Sequence of the first protein:
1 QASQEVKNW

Residue-level contacts at the interface:
Residue V51 in the second protein interacts with residue N8 in the first protein (closest heavy-atom distance 3.0 Å).
Residue I55 in the second protein interacts with residue N8 in the first protein (closest heavy-atom distance 3.4 Å).
Residue E31 in the second protein is in contact with residue N8 in the first protein (closest heavy-atom distance 3.4 Å).
Residue G99 in the second protein interacts with residue Q4 in the first protein (closest heavy-atom distance 3.9 Å).
Residue G99 in the second protein interacts with residue E5 in the first protein (closest heavy-atom distance 4.8 Å).
Residue V51 in the second protein is in contact with residue V6 in the first protein (closest heavy-atom distance 3.8 Å).
Residue G52 in the second protein contacts residue N8 in the first protein (closest heavy-atom distance 3.4 Å).
Residue T98 in the second protein is in contact with residue V6 in the first protein (closest heavy-atom distance 3.0 Å).
Residue T98 in the second protein is in contact with residue E5 in the first protein (closest heavy-atom distance 3.6 Å).
Residue A53 in the second protein contacts residue N8 in the first protein (closest heavy-atom distance 4.8 Å).
Residue I100 in the second protein contacts residue Q4 in the first protein (closest heavy-atom distance 3.6 Å).
Residue T98 in the second protein contacts residue Q4 in the first protein (closest heavy-atom distance 2.4 Å).

This data describes a binding interaction between two proteins.

Sequence of the second protein:
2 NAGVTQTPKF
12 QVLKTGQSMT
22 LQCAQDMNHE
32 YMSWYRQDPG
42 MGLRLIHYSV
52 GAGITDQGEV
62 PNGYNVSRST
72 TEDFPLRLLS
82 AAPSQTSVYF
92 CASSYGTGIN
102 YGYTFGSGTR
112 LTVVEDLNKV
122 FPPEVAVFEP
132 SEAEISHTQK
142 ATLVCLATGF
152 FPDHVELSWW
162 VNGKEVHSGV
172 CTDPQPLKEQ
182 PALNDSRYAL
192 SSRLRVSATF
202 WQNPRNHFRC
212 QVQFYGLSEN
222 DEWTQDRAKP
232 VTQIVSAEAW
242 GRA